Sequence of the second protein:
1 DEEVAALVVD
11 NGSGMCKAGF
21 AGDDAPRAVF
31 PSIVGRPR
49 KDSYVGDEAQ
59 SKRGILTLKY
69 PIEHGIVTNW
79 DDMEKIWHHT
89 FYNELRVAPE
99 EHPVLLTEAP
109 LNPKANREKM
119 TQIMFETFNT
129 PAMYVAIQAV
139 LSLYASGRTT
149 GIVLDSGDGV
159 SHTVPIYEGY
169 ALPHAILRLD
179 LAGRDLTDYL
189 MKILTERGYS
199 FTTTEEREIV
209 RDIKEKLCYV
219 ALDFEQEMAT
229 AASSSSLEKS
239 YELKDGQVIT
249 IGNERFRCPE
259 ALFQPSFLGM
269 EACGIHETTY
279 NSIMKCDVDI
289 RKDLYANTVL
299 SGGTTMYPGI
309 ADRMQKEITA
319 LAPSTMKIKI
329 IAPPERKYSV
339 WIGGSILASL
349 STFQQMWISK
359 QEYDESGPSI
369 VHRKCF

Sequence of the first protein:
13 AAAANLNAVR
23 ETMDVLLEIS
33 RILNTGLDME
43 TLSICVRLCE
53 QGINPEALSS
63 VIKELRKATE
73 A

Contacts between the two chains:
Residue G145 in the second protein contacts residue I55 in the first protein (closest heavy-atom distance 3.7 Å).
Residue A294 in the second protein is in contact with residue Q53 in the first protein (closest heavy-atom distance 4.0 Å).
Residue K327 in the second protein contacts residue Q53 in the first protein (closest heavy-atom distance 3.0 Å).
Residue S144 in the second protein contacts residue I55 in the first protein (closest heavy-atom distance 4.2 Å).
Residue R146 in the second protein contacts residue I55 in the first protein (closest heavy-atom distance 4.8 Å).
Residue I328 in the second protein interacts with residue Q53 in the first protein (closest heavy-atom distance 4.9 Å).

The following describes two proteins that form a bound complex.